Interface contacts:
Residue F309 in protein 2 is in contact with residue E79 in protein 1 (closest heavy-atom distance 4.6 Å).
Residue F309 in protein 2 is in contact with residue K78 in protein 1 (closest heavy-atom distance 3.5 Å).
Residue G310 in protein 2 contacts residue E79 in protein 1 (closest heavy-atom distance 4.2 Å).

The following describes two proteins that form a bound complex.

Sequence of protein 1:
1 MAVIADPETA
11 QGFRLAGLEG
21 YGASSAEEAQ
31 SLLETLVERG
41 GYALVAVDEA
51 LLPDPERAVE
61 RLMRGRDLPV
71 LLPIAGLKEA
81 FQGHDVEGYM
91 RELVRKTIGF

Sequence of protein 2:
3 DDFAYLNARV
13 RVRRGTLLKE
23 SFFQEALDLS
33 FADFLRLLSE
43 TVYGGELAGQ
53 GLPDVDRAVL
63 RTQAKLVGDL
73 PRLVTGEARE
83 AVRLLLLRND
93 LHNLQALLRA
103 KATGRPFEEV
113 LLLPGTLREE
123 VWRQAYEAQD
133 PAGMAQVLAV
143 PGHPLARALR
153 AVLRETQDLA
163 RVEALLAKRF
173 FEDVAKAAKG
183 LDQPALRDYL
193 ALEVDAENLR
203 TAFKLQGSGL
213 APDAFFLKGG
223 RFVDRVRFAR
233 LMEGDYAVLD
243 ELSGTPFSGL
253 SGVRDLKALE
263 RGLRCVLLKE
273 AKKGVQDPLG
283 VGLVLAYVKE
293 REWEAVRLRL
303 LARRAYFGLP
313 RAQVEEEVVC